Interface contacts:
Residue S387 in the second protein is in contact with residue R101 in the first protein (closest heavy-atom distance 5.0 Å).
Residue D382 in the second protein is in contact with residue E94 in the first protein (closest heavy-atom distance 4.0 Å).
Residue Y385 in the second protein interacts with residue V93 in the first protein (closest heavy-atom distance 3.6 Å).
Residue D382 in the second protein contacts residue N97 in the first protein (closest heavy-atom distance 4.1 Å).
Residue F384 in the second protein contacts residue V93 in the first protein (closest heavy-atom distance 3.0 Å).
Residue D382 in the second protein interacts with residue R101 in the first protein (closest heavy-atom distance 2.4 Å).
Residue F384 in the second protein interacts with residue N97 in the first protein (closest heavy-atom distance 3.7 Å).
Residue F384 in the second protein interacts with residue I90 in the first protein (closest heavy-atom distance 3.9 Å).
Residue M383 in the second protein contacts residue N97 in the first protein (closest heavy-atom distance 2.9 Å).
Residue D382 in the second protein is in contact with residue K100 in the first protein (closest heavy-atom distance 4.6 Å).
Residue F384 in the second protein interacts with residue L89 in the first protein (closest heavy-atom distance 4.7 Å).
Residue F384 in the second protein contacts residue E94 in the first protein (closest heavy-atom distance 3.1 Å).
Residue M383 in the second protein contacts residue E94 in the first protein (closest heavy-atom distance 3.6 Å).

These two protein chains interact to form a complex.

Sequence of the first protein:
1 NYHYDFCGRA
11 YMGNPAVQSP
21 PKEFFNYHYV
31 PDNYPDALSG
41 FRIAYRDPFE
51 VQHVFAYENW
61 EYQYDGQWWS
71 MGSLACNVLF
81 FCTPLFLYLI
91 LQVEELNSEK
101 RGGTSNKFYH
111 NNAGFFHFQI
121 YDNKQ

Sequence of the second protein:
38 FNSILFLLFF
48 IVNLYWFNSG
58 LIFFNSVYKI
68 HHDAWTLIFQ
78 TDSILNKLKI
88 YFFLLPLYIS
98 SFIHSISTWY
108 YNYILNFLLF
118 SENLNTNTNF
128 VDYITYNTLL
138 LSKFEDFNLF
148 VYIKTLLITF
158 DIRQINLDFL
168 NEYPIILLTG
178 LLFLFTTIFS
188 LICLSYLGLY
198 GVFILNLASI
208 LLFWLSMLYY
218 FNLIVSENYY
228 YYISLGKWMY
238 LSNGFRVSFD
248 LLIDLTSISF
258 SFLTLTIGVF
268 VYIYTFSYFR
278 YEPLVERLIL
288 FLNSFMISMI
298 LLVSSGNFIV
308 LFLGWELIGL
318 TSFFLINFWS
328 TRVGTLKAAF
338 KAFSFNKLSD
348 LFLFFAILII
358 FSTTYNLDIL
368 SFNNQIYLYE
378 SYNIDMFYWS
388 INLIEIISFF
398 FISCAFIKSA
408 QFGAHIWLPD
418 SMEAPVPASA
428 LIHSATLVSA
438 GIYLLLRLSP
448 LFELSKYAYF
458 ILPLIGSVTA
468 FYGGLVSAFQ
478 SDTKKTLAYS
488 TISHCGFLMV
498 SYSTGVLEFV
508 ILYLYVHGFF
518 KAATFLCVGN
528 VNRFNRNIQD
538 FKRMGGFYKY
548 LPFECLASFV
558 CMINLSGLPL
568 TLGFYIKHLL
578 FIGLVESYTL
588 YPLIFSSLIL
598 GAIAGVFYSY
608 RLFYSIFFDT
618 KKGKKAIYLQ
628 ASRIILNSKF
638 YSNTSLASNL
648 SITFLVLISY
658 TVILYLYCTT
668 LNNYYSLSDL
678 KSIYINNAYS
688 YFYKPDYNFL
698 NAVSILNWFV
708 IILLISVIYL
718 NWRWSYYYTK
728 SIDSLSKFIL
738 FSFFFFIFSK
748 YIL